Sequence of protein 1:
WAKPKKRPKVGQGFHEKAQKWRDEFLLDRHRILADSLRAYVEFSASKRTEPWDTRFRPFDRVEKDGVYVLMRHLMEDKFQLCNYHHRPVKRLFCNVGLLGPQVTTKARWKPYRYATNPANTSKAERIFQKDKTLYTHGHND

Sequence of protein 2:
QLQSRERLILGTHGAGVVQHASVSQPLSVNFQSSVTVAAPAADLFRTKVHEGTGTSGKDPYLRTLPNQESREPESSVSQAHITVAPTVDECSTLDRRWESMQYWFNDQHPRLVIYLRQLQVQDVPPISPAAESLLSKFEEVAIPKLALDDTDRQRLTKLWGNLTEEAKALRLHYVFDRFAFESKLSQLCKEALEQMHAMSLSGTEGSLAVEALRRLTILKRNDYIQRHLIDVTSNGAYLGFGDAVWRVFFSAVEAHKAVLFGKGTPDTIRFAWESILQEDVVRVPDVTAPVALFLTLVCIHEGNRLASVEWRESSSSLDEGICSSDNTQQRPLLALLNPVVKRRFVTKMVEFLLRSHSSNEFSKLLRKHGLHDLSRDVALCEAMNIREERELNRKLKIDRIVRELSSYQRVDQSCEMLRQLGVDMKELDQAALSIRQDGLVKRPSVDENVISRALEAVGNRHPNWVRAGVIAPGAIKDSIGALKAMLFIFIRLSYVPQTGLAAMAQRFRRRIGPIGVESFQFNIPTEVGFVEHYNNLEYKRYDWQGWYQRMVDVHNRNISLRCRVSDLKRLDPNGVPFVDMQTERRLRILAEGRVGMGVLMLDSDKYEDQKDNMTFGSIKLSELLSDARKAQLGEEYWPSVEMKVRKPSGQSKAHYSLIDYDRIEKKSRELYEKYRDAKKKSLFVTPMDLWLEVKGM

This data describes a binding interaction between two proteins.

Interface contacts:
Residue F830 in protein 2 is in contact with residue V146 in protein 1 (closest heavy-atom distance 4.1 Å).
Residue F830 in protein 2 interacts with residue H150 in protein 1 (closest heavy-atom distance 3.8 Å).
Residue L838 in protein 2 is in contact with residue L151 in protein 1 (closest heavy-atom distance 4.4 Å).
Residue T832 in protein 2 is in contact with residue H150 in protein 1 (closest heavy-atom distance 3.6 Å).